These two protein chains interact to form a complex.

Sequence of the first protein:
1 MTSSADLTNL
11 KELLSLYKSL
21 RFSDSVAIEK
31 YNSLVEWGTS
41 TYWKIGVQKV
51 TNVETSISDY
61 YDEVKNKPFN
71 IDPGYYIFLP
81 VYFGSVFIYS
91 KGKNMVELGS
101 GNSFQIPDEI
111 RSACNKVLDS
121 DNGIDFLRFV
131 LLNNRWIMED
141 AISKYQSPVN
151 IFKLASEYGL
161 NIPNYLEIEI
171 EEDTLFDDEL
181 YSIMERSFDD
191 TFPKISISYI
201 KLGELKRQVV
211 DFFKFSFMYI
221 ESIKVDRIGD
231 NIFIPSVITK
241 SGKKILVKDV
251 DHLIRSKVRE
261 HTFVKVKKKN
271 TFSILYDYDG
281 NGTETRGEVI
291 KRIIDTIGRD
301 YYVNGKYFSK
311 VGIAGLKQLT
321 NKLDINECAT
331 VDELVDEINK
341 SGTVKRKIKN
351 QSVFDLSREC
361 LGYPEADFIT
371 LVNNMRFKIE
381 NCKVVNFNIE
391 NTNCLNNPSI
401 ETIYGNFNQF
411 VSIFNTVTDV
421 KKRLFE

Sequence of the second protein:
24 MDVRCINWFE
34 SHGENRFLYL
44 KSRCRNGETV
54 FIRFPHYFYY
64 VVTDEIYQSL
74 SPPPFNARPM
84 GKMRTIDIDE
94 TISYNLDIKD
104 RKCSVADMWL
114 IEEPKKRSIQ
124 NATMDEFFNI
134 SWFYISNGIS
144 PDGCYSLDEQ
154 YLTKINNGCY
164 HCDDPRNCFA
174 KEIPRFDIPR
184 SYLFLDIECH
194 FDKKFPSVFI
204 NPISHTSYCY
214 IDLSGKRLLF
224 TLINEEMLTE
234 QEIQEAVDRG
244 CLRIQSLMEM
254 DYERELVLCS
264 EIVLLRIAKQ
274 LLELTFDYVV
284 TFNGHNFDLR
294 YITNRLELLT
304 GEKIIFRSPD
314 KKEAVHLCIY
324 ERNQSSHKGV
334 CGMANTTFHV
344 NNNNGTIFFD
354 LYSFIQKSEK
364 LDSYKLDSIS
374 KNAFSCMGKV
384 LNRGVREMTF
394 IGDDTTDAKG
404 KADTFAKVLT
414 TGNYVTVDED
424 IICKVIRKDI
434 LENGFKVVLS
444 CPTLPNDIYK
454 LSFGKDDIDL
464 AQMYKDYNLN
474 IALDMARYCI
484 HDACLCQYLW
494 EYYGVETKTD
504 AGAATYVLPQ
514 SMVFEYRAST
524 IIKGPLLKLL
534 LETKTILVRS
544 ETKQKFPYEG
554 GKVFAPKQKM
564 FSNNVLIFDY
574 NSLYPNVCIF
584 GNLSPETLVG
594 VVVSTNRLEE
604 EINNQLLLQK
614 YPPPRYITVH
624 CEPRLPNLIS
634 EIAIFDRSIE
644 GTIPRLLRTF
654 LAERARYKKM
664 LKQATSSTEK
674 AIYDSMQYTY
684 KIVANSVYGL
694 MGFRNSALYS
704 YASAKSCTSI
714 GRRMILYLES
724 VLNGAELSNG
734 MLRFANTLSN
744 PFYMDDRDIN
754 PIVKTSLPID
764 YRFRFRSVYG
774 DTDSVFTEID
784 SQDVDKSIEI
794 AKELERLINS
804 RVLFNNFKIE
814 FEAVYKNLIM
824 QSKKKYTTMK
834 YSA

Contacts between the two chains:
Residue E604 in the second protein interacts with residue F377 in the first protein (closest heavy-atom distance 2.8 Å).
Residue I605 in the second protein interacts with residue I379 in the first protein (closest heavy-atom distance 3.6 Å).
Residue E604 in the second protein interacts with residue R376 in the first protein (closest heavy-atom distance 3.9 Å).
Residue T598 in the second protein is in contact with residue N373 in the first protein (closest heavy-atom distance 2.5 Å).
Residue I605 in the second protein is in contact with residue C382 in the first protein (closest heavy-atom distance 4.5 Å).
Residue R600 in the second protein is in contact with residue F377 in the first protein (closest heavy-atom distance 4.1 Å).
Residue L601 in the second protein interacts with residue F414 in the first protein (closest heavy-atom distance 3.9 Å).
Residue L609 in the second protein interacts with residue C382 in the first protein (closest heavy-atom distance 4.4 Å).
Residue I632 in the second protein is in contact with residue N373 in the first protein (closest heavy-atom distance 3.1 Å).
Residue I605 in the second protein contacts residue F414 in the first protein (closest heavy-atom distance 3.8 Å).
Residue L601 in the second protein is in contact with residue F410 in the first protein (closest heavy-atom distance 4.5 Å).
Residue R600 in the second protein contacts residue V372 in the first protein (closest heavy-atom distance 3.2 Å).
Residue L601 in the second protein interacts with residue F354 in the first protein (closest heavy-atom distance 4.6 Å).
Residue T598 in the second protein is in contact with residue I369 in the first protein (closest heavy-atom distance 3.4 Å).
Residue E602 in the second protein contacts residue D355 in the first protein (closest heavy-atom distance 5.0 Å).
Residue E602 in the second protein is in contact with residue S352 in the first protein (closest heavy-atom distance 4.0 Å).
Residue N599 in the second protein is in contact with residue N373 in the first protein (closest heavy-atom distance 3.2 Å).
Residue L601 in the second protein is in contact with residue V372 in the first protein (closest heavy-atom distance 3.5 Å).
Residue N599 in the second protein is in contact with residue I369 in the first protein (closest heavy-atom distance 3.5 Å).
Residue R600 in the second protein is in contact with residue R376 in the first protein (closest heavy-atom distance 3.5 Å).
Residue E602 in the second protein is in contact with residue F354 in the first protein (closest heavy-atom distance 3.2 Å).
Residue L601 in the second protein is in contact with residue V384 in the first protein (closest heavy-atom distance 3.6 Å).
Residue N599 in the second protein contacts residue F354 in the first protein (closest heavy-atom distance 3.4 Å).
Residue L601 in the second protein is in contact with residue F377 in the first protein (closest heavy-atom distance 3.5 Å).
Residue R600 in the second protein interacts with residue N373 in the first protein (closest heavy-atom distance 3.1 Å).
Residue L601 in the second protein contacts residue I379 in the first protein (closest heavy-atom distance 3.6 Å).
Residue N599 in the second protein contacts residue V372 in the first protein (closest heavy-atom distance 3.7 Å).
Residue Q608 in the second protein contacts residue I379 in the first protein (closest heavy-atom distance 3.1 Å).
Residue E604 in the second protein contacts residue I379 in the first protein (closest heavy-atom distance 3.6 Å).
Residue R600 in the second protein interacts with residue M375 in the first protein (closest heavy-atom distance 3.5 Å).
Residue E604 in the second protein is in contact with residue K378 in the first protein (closest heavy-atom distance 4.6 Å).